Residue-level contacts at the interface:
Residue L98 in protein 1 contacts residue F11 in protein 2 (closest heavy-atom distance 3.0 Å).
Residue Q125 in protein 1 contacts residue T26 in protein 2 (closest heavy-atom distance 4.0 Å).
Residue L136 in protein 1 interacts with residue M16 in protein 2 (closest heavy-atom distance 3.7 Å).
Residue L42 in protein 1 interacts with residue R19 in protein 2 (closest heavy-atom distance 3.9 Å).
Residue P38 in protein 1 is in contact with residue Y27 in protein 2 (closest heavy-atom distance 3.4 Å).
Residue F123 in protein 1 is in contact with residue T26 in protein 2 (closest heavy-atom distance 3.7 Å).
Residue L126 in protein 1 is in contact with residue W20 in protein 2 (closest heavy-atom distance 3.7 Å).
Residue W36 in protein 1 interacts with residue A25 in protein 2 (closest heavy-atom distance 4.3 Å).
Residue P124 in protein 1 contacts residue I31 in protein 2 (closest heavy-atom distance 3.6 Å).
Residue W36 in protein 1 contacts residue G29 in protein 2 (closest heavy-atom distance 3.4 Å).
Residue L42 in protein 1 contacts residue W20 in protein 2 (closest heavy-atom distance 3.7 Å).
Residue V131 in protein 1 interacts with residue L21 in protein 2 (closest heavy-atom distance 3.6 Å).
Residue S48 in protein 1 interacts with residue L10 in protein 2 (closest heavy-atom distance 4.0 Å).
Residue T122 in protein 1 interacts with residue D32 in protein 2 (closest heavy-atom distance 3.7 Å).
Residue Y56 in protein 1 contacts residue L7 in protein 2 (closest heavy-atom distance 3.7 Å).
Residue Y56 in protein 1 contacts residue K5 in protein 2 (closest heavy-atom distance 3.5 Å).
Residue Q50 in protein 1 contacts residue K5 in protein 2 (closest heavy-atom distance 2.9 Å).
Residue V40 in protein 1 is in contact with residue T26 in protein 2 (closest heavy-atom distance 3.7 Å).
Residue V131 in protein 1 is in contact with residue V18 in protein 2 (closest heavy-atom distance 3.9 Å).
Residue V58 in protein 1 contacts residue F11 in protein 2 (closest heavy-atom distance 3.5 Å).
Residue T46 in protein 1 contacts residue D13 in protein 2 (closest heavy-atom distance 2.8 Å).
Residue G99 in protein 1 contacts residue N15 in protein 2 (closest heavy-atom distance 4.2 Å).
Residue A95 in protein 1 contacts residue L10 in protein 2 (closest heavy-atom distance 3.7 Å).
Residue Q37 in protein 1 contacts residue A25 in protein 2 (closest heavy-atom distance 3.7 Å).
Residue T46 in protein 1 interacts with residue F11 in protein 2 (closest heavy-atom distance 3.2 Å).
Residue T46 in protein 1 interacts with residue A12 in protein 2 (closest heavy-atom distance 3.5 Å).
Residue P124 in protein 1 contacts residue T26 in protein 2 (closest heavy-atom distance 3.6 Å).
Residue L98 in protein 1 is in contact with residue L8 in protein 2 (closest heavy-atom distance 3.6 Å).
Residue P130 in protein 1 contacts residue L21 in protein 2 (closest heavy-atom distance 4.0 Å).
Residue I89 in protein 1 interacts with residue L7 in protein 2 (closest heavy-atom distance 3.2 Å).
Residue M94 in protein 1 is in contact with residue G9 in protein 2 (closest heavy-atom distance 4.2 Å).
Residue F137 in protein 1 interacts with residue N15 in protein 2 (closest heavy-atom distance 4.3 Å).
Residue G99 in protein 1 interacts with residue F11 in protein 2 (closest heavy-atom distance 4.3 Å).
Residue L60 in protein 1 interacts with residue F11 in protein 2 (closest heavy-atom distance 3.8 Å).
Residue L128 in protein 1 is in contact with residue W20 in protein 2 (closest heavy-atom distance 3.7 Å).
Residue T46 in protein 1 contacts residue G14 in protein 2 (closest heavy-atom distance 3.9 Å).
Residue Y56 in protein 1 contacts residue L8 in protein 2 (closest heavy-atom distance 3.9 Å).
Residue F137 in protein 1 interacts with residue M16 in protein 2 (closest heavy-atom distance 4.2 Å).
Residue S48 in protein 1 interacts with residue L8 in protein 2 (closest heavy-atom distance 3.3 Å).
Residue M94 in protein 1 interacts with residue L10 in protein 2 (closest heavy-atom distance 4.3 Å).
Residue F32 in protein 1 contacts residue I31 in protein 2 (closest heavy-atom distance 4.1 Å).
Residue T46 in protein 1 contacts residue N15 in protein 2 (closest heavy-atom distance 4.0 Å).
Residue L136 in protein 1 is in contact with residue R19 in protein 2 (closest heavy-atom distance 3.4 Å).
Residue M94 in protein 1 interacts with residue L7 in protein 2 (closest heavy-atom distance 3.3 Å).
Residue S48 in protein 1 contacts residue F11 in protein 2 (closest heavy-atom distance 3.5 Å).
Residue F123 in protein 1 is in contact with residue Y27 in protein 2 (closest heavy-atom distance 3.1 Å).
Residue A129 in protein 1 is in contact with residue L21 in protein 2 (closest heavy-atom distance 3.7 Å).
Residue P38 in protein 1 is in contact with residue A25 in protein 2 (closest heavy-atom distance 3.2 Å).
Residue F133 in protein 1 contacts residue M16 in protein 2 (closest heavy-atom distance 3.5 Å).
Residue F32 in protein 1 interacts with residue P34 in protein 2 (closest heavy-atom distance 4.1 Å).
Residue W36 in protein 1 contacts residue I31 in protein 2 (closest heavy-atom distance 4.1 Å).
Residue E90 in protein 1 interacts with residue L7 in protein 2 (closest heavy-atom distance 3.7 Å).
Residue V40 in protein 1 contacts residue W20 in protein 2 (closest heavy-atom distance 3.2 Å).
Residue L42 in protein 1 is in contact with residue V18 in protein 2 (closest heavy-atom distance 3.8 Å).
Residue P124 in protein 1 interacts with residue Y27 in protein 2 (closest heavy-atom distance 3.6 Å).
Residue L136 in protein 1 interacts with residue P17 in protein 2 (closest heavy-atom distance 3.4 Å).
Residue G99 in protein 1 is in contact with residue M16 in protein 2 (closest heavy-atom distance 3.5 Å).
Residue A47 in protein 1 interacts with residue F11 in protein 2 (closest heavy-atom distance 3.5 Å).
Residue W36 in protein 1 contacts residue N30 in protein 2 (closest heavy-atom distance 2.8 Å).
Residue W36 in protein 1 contacts residue Y27 in protein 2 (closest heavy-atom distance 3.4 Å).

Sequence of protein 2:
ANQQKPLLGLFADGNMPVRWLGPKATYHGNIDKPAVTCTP

This data describes a binding interaction between two proteins.

Sequence of protein 1:
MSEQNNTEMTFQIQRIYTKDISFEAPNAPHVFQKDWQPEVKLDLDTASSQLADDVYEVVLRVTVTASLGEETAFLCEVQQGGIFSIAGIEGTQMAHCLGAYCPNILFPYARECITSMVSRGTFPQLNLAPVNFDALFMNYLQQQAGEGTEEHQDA